Sequence of the second protein:
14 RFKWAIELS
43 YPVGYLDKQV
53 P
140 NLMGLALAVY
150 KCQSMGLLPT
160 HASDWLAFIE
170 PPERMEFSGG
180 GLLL

Contacts between the two chains:
Residue V674 in the first protein interacts with residue L182 in the second protein (closest heavy-atom distance 3.4 Å).
Residue P630 in the first protein is in contact with residue F176 in the second protein (closest heavy-atom distance 3.4 Å).
Residue F822 in the first protein contacts residue E175 in the second protein (closest heavy-atom distance 4.4 Å).
Residue S823 in the first protein is in contact with residue M174 in the second protein (closest heavy-atom distance 4.4 Å).
Residue L624 in the first protein interacts with residue L182 in the second protein (closest heavy-atom distance 3.8 Å).
Residue L673 in the first protein contacts residue G180 in the second protein (closest heavy-atom distance 3.8 Å).
Residue L627 in the first protein interacts with residue G178 in the second protein (closest heavy-atom distance 3.6 Å).
Residue F822 in the first protein is in contact with residue M174 in the second protein (closest heavy-atom distance 4.2 Å).
Residue Q625 in the first protein is in contact with residue L181 in the second protein (closest heavy-atom distance 2.9 Å).
Residue Y672 in the first protein is in contact with residue G179 in the second protein (closest heavy-atom distance 3.3 Å).
Residue G723 in the first protein is in contact with residue L165 in the second protein (closest heavy-atom distance 4.1 Å).
Residue T820 in the first protein is in contact with residue P171 in the second protein (closest heavy-atom distance 3.1 Å).
Residue Q625 in the first protein contacts residue G179 in the second protein (closest heavy-atom distance 3.1 Å).
Residue V674 in the first protein interacts with residue G180 in the second protein (closest heavy-atom distance 3.5 Å).
Residue D675 in the first protein interacts with residue L182 in the second protein (closest heavy-atom distance 3.9 Å).
Residue S668 in the first protein interacts with residue E175 in the second protein (closest heavy-atom distance 4.1 Å).
Residue Y672 in the first protein interacts with residue G180 in the second protein (closest heavy-atom distance 3.2 Å).
Residue A821 in the first protein is in contact with residue E172 in the second protein (closest heavy-atom distance 2.6 Å).
Residue F670 in the first protein contacts residue G178 in the second protein (closest heavy-atom distance 3.1 Å).
Residue S730 in the first protein contacts residue S162 in the second protein (closest heavy-atom distance 3.8 Å).
Residue L624 in the first protein is in contact with residue L181 in the second protein (closest heavy-atom distance 4.1 Å).
Residue S824 in the first protein is in contact with residue E175 in the second protein (closest heavy-atom distance 3.9 Å).
Residue S668 in the first protein contacts residue M174 in the second protein (closest heavy-atom distance 3.6 Å).
Residue S569 in the first protein is in contact with residue L183 in the second protein (closest heavy-atom distance 4.4 Å).
Residue H718 in the first protein contacts residue P170 in the second protein (closest heavy-atom distance 4.5 Å).
Residue R729 in the first protein is in contact with residue S162 in the second protein (closest heavy-atom distance 2.5 Å).
Residue Y672 in the first protein interacts with residue S177 in the second protein (closest heavy-atom distance 3.7 Å).
Residue V674 in the first protein interacts with residue L181 in the second protein (closest heavy-atom distance 4.0 Å).
Residue V710 in the first protein contacts residue L181 in the second protein (closest heavy-atom distance 3.7 Å).
Residue N739 in the first protein contacts residue E175 in the second protein (closest heavy-atom distance 3.4 Å).
Residue L673 in the first protein contacts residue L182 in the second protein (closest heavy-atom distance 4.4 Å).
Residue L629 in the first protein contacts residue F176 in the second protein (closest heavy-atom distance 4.2 Å).
Residue F671 in the first protein interacts with residue G178 in the second protein (closest heavy-atom distance 3.4 Å).
Residue P738 in the first protein contacts residue R173 in the second protein (closest heavy-atom distance 3.8 Å).
Residue A821 in the first protein interacts with residue M174 in the second protein (closest heavy-atom distance 4.3 Å).
Residue I669 in the first protein interacts with residue F176 in the second protein (closest heavy-atom distance 3.5 Å).
Residue A821 in the first protein is in contact with residue R173 in the second protein (closest heavy-atom distance 4.2 Å).
Residue Y672 in the first protein interacts with residue G178 in the second protein (closest heavy-atom distance 3.2 Å).
Residue Q625 in the first protein contacts residue G180 in the second protein (closest heavy-atom distance 3.6 Å).
Residue S668 in the first protein interacts with residue F176 in the second protein (closest heavy-atom distance 3.3 Å).
Residue Q625 in the first protein is in contact with residue L183 in the second protein (closest heavy-atom distance 3.2 Å).
Residue V765 in the first protein is in contact with residue E175 in the second protein (closest heavy-atom distance 4.3 Å).
Residue K592 in the first protein interacts with residue L183 in the second protein (closest heavy-atom distance 3.4 Å).
Residue L590 in the first protein is in contact with residue L183 in the second protein (closest heavy-atom distance 4.0 Å).
Residue F670 in the first protein interacts with residue F176 in the second protein (closest heavy-atom distance 2.8 Å).
Residue N739 in the first protein interacts with residue F176 in the second protein (closest heavy-atom distance 4.2 Å).
Residue V725 in the first protein interacts with residue S162 in the second protein (closest heavy-atom distance 3.6 Å).
Residue L825 in the first protein interacts with residue E175 in the second protein (closest heavy-atom distance 3.2 Å).
Residue Q722 in the first protein interacts with residue P170 in the second protein (closest heavy-atom distance 4.1 Å).
Residue Q722 in the first protein is in contact with residue P171 in the second protein (closest heavy-atom distance 3.4 Å).
Residue T820 in the first protein interacts with residue E172 in the second protein (closest heavy-atom distance 3.1 Å).
Residue V731 in the first protein contacts residue S162 in the second protein (closest heavy-atom distance 4.3 Å).
Residue R729 in the first protein contacts residue H160 in the second protein (closest heavy-atom distance 3.4 Å).
Residue N739 in the first protein contacts residue S177 in the second protein (closest heavy-atom distance 3.0 Å).
Residue A819 in the first protein contacts residue P171 in the second protein (closest heavy-atom distance 3.3 Å).
Residue S823 in the first protein is in contact with residue E175 in the second protein (closest heavy-atom distance 2.8 Å).
Residue L624 in the first protein interacts with residue L183 in the second protein (closest heavy-atom distance 3.2 Å).
Residue N739 in the first protein is in contact with residue R173 in the second protein (closest heavy-atom distance 4.0 Å).
Residue A821 in the first protein contacts residue P171 in the second protein (closest heavy-atom distance 4.0 Å).
Residue F670 in the first protein interacts with residue S177 in the second protein (closest heavy-atom distance 3.3 Å).

These two protein chains interact to form a complex.

Sequence of the first protein:
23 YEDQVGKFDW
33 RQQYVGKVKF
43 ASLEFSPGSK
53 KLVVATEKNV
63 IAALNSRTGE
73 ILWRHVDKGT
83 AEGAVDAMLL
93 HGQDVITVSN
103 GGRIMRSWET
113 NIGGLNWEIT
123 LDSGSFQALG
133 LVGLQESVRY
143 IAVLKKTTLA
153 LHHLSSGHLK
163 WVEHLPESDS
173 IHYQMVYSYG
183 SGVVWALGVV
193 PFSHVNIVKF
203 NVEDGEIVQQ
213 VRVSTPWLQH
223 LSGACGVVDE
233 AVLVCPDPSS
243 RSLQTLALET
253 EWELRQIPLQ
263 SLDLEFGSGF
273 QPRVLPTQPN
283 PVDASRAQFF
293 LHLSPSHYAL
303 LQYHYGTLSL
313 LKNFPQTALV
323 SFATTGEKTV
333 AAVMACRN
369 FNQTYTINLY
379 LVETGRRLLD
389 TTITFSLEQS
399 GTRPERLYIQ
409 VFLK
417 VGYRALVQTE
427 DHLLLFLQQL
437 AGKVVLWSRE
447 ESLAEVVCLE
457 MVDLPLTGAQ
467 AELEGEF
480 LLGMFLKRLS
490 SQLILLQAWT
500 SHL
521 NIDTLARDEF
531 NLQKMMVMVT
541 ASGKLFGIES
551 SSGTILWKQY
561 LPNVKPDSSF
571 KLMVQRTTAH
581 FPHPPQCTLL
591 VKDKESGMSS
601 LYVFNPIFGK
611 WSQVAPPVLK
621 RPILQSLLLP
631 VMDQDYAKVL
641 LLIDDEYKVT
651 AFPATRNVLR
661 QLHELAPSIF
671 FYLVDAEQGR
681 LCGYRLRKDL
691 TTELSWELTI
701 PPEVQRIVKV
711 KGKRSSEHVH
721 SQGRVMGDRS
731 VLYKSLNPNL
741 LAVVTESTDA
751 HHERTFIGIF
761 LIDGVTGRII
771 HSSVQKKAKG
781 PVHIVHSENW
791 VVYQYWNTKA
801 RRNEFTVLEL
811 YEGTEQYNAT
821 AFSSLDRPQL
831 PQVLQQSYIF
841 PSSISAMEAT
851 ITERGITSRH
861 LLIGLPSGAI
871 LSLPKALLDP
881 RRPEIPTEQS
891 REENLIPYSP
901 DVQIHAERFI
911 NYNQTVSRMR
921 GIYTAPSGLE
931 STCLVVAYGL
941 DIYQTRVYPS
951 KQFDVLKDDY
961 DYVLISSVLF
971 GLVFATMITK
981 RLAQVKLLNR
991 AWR